These two protein chains interact to form a complex.

Contacts between the two chains:
Residue L41 in protein 2 interacts with residue S50 in protein 1 (closest heavy-atom distance 3.5 Å).
Residue Q15 in protein 2 interacts with residue A27 in protein 1 (closest heavy-atom distance 4.8 Å).
Residue V33 in protein 2 interacts with residue K43 in protein 1 (closest heavy-atom distance 3.7 Å).
Residue K40 in protein 2 is in contact with residue S50 in protein 1 (closest heavy-atom distance 2.8 Å).
Residue V29 in protein 2 is in contact with residue K43 in protein 1 (closest heavy-atom distance 4.2 Å).
Residue D5 in protein 2 interacts with residue E20 in protein 1 (closest heavy-atom distance 3.3 Å).
Residue W26 in protein 2 contacts residue F42 in protein 1 (closest heavy-atom distance 3.9 Å).
Residue K44 in protein 2 is in contact with residue S50 in protein 1 (closest heavy-atom distance 4.5 Å).
Residue I37 in protein 2 contacts residue T46 in protein 1 (closest heavy-atom distance 4.1 Å).
Residue V29 in protein 2 is in contact with residue F42 in protein 1 (closest heavy-atom distance 3.7 Å).
Residue V33 in protein 2 contacts residue T46 in protein 1 (closest heavy-atom distance 3.7 Å).
Residue V33 in protein 2 contacts residue F42 in protein 1 (closest heavy-atom distance 3.8 Å).
Residue A18 in protein 2 is in contact with residue I32 in protein 1 (closest heavy-atom distance 4.2 Å).
Residue A25 in protein 2 interacts with residue I39 in protein 1 (closest heavy-atom distance 4.7 Å).
Residue W26 in protein 2 interacts with residue I39 in protein 1 (closest heavy-atom distance 3.7 Å).
Residue I37 in protein 2 interacts with residue S47 in protein 1 (closest heavy-atom distance 4.1 Å).
Residue D5 in protein 2 interacts with residue Y24 in protein 1 (closest heavy-atom distance 3.0 Å).
Residue L14 in protein 2 interacts with residue M28 in protein 1 (closest heavy-atom distance 4.0 Å).
Residue Q15 in protein 2 interacts with residue M28 in protein 1 (closest heavy-atom distance 3.7 Å).
Residue I37 in protein 2 interacts with residue S50 in protein 1 (closest heavy-atom distance 4.4 Å).
Residue K8 in protein 2 interacts with residue Y24 in protein 1 (closest heavy-atom distance 3.8 Å).
Residue W26 in protein 2 contacts residue G38 in protein 1 (closest heavy-atom distance 3.9 Å).
Residue F11 in protein 2 contacts residue Y24 in protein 1 (closest heavy-atom distance 3.6 Å).
Residue F11 in protein 2 interacts with residue M28 in protein 1 (closest heavy-atom distance 3.5 Å).
Residue I22 in protein 2 interacts with residue A35 in protein 1 (closest heavy-atom distance 3.8 Å).
Residue A7 in protein 2 is in contact with residue Y24 in protein 1 (closest heavy-atom distance 5.0 Å).
Residue I22 in protein 2 is in contact with residue V31 in protein 1 (closest heavy-atom distance 3.5 Å).
Residue V29 in protein 2 interacts with residue I39 in protein 1 (closest heavy-atom distance 3.9 Å).
Residue V30 in protein 2 is in contact with residue F42 in protein 1 (closest heavy-atom distance 4.8 Å).
Residue W26 in protein 2 contacts residue A35 in protein 1 (closest heavy-atom distance 4.7 Å).
Residue F11 in protein 2 contacts residue A27 in protein 1 (closest heavy-atom distance 4.3 Å).
Residue I22 in protein 2 is in contact with residue I32 in protein 1 (closest heavy-atom distance 4.6 Å).
Residue A18 in protein 2 is in contact with residue M28 in protein 1 (closest heavy-atom distance 3.8 Å).

Sequence of protein 2:
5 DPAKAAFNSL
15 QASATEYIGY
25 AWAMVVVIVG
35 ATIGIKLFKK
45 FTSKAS

Sequence of protein 1:
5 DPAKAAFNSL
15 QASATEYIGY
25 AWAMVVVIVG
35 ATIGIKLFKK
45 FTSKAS